The following describes two proteins that form a bound complex.

Interface contacts:
Residue N53 in protein 1 is in contact with residue F9 in protein 2 (closest heavy-atom distance 3.4 Å).
Residue K70 in protein 1 is in contact with residue L3 in protein 2 (closest heavy-atom distance 3.7 Å).
Residue A105 in protein 1 interacts with residue G10 in protein 2 (closest heavy-atom distance 3.6 Å).
Residue I73 in protein 1 is in contact with residue L3 in protein 2 (closest heavy-atom distance 3.8 Å).
Residue I73 in protein 1 contacts residue F9 in protein 2 (closest heavy-atom distance 4.4 Å).
Residue L56 in protein 1 interacts with residue F9 in protein 2 (closest heavy-atom distance 3.7 Å).
Residue K70 in protein 1 is in contact with residue G6 in protein 2 (closest heavy-atom distance 4.5 Å).
Residue N74 in protein 1 contacts residue F4 in protein 2 (closest heavy-atom distance 5.0 Å).
Residue Y130 in protein 1 contacts residue F9 in protein 2 (closest heavy-atom distance 4.2 Å).
Residue A105 in protein 1 is in contact with residue V2 in protein 2 (closest heavy-atom distance 3.8 Å).
Residue Q67 in protein 1 contacts residue P5 in protein 2 (closest heavy-atom distance 3.2 Å).
Residue T107 in protein 1 contacts residue Q11 in protein 2 (closest heavy-atom distance 3.6 Å).
Residue N57 in protein 1 interacts with residue P8 in protein 2 (closest heavy-atom distance 3.5 Å).
Residue N74 in protein 1 is in contact with residue P1 in protein 2 (closest heavy-atom distance 3.9 Å).
Residue K70 in protein 1 is in contact with residue P5 in protein 2 (closest heavy-atom distance 4.8 Å).
Residue T107 in protein 1 interacts with residue P12 in protein 2 (closest heavy-atom distance 3.5 Å).
Residue N74 in protein 1 interacts with residue L3 in protein 2 (closest heavy-atom distance 2.6 Å).
Residue S102 in protein 1 contacts residue V2 in protein 2 (closest heavy-atom distance 3.7 Å).
Residue Y130 in protein 1 contacts residue L3 in protein 2 (closest heavy-atom distance 4.6 Å).
Residue K70 in protein 1 contacts residue Q7 in protein 2 (closest heavy-atom distance 3.2 Å).
Residue Y130 in protein 1 contacts residue G10 in protein 2 (closest heavy-atom distance 4.7 Å).
Residue T107 in protein 1 contacts residue G10 in protein 2 (closest heavy-atom distance 3.6 Å).
Residue N74 in protein 1 interacts with residue V2 in protein 2 (closest heavy-atom distance 2.9 Å).
Residue T107 in protein 1 is in contact with residue V2 in protein 2 (closest heavy-atom distance 3.5 Å).
Residue Q67 in protein 1 contacts residue G6 in protein 2 (closest heavy-atom distance 4.2 Å).
Residue G106 in protein 1 is in contact with residue G10 in protein 2 (closest heavy-atom distance 3.2 Å).
Residue N53 in protein 1 is in contact with residue G10 in protein 2 (closest heavy-atom distance 3.3 Å).
Residue K70 in protein 1 interacts with residue F9 in protein 2 (closest heavy-atom distance 3.6 Å).
Residue A77 in protein 1 contacts residue V2 in protein 2 (closest heavy-atom distance 3.7 Å).
Residue T107 in protein 1 contacts residue L3 in protein 2 (closest heavy-atom distance 4.5 Å).
Residue L69 in protein 1 interacts with residue F9 in protein 2 (closest heavy-atom distance 4.2 Å).
Residue M66 in protein 1 is in contact with residue F9 in protein 2 (closest heavy-atom distance 3.6 Å).
Residue G101 in protein 1 contacts residue V2 in protein 2 (closest heavy-atom distance 4.2 Å).
Residue K70 in protein 1 is in contact with residue F4 in protein 2 (closest heavy-atom distance 3.5 Å).
Residue Q67 in protein 1 interacts with residue F4 in protein 2 (closest heavy-atom distance 4.5 Å).
Residue L69 in protein 1 interacts with residue L3 in protein 2 (closest heavy-atom distance 4.9 Å).
Residue N57 in protein 1 contacts residue F9 in protein 2 (closest heavy-atom distance 2.7 Å).

Sequence of protein 1:
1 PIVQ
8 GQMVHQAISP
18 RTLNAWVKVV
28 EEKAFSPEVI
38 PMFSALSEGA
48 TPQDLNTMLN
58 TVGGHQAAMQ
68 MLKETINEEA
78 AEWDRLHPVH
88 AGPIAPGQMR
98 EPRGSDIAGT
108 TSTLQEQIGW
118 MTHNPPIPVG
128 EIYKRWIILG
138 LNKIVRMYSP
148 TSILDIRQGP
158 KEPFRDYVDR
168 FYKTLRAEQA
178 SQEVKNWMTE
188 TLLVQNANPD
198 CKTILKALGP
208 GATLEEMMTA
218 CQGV

Sequence of protein 2:
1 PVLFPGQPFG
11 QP